Residue-level contacts at the interface:
Residue S154 in the second protein is in contact with residue F153 in the first protein (closest heavy-atom distance 4.7 Å).
Residue F153 in the second protein is in contact with residue S154 in the first protein (closest heavy-atom distance 4.1 Å).
Residue P156 in the second protein interacts with residue R205 in the first protein (closest heavy-atom distance 4.3 Å).
Residue E188 in the second protein contacts residue R205 in the first protein (closest heavy-atom distance 2.9 Å).
Residue V146 in the second protein contacts residue F153 in the first protein (closest heavy-atom distance 3.3 Å).
Residue V197 in the second protein interacts with residue V197 in the first protein (closest heavy-atom distance 3.9 Å).
Residue V197 in the second protein contacts residue N194 in the first protein (closest heavy-atom distance 4.0 Å).
Residue R205 in the second protein interacts with residue F153 in the first protein (closest heavy-atom distance 4.3 Å).
Residue F193 in the second protein contacts residue N194 in the first protein (closest heavy-atom distance 4.8 Å).
Residue F153 in the second protein contacts residue G152 in the first protein (closest heavy-atom distance 3.3 Å).
Residue F153 in the second protein interacts with residue V146 in the first protein (closest heavy-atom distance 3.6 Å).
Residue R205 in the second protein contacts residue L155 in the first protein (closest heavy-atom distance 3.7 Å).
Residue Y160 in the second protein interacts with residue F193 in the first protein (closest heavy-atom distance 3.3 Å).
Residue F193 in the second protein contacts residue Y160 in the first protein (closest heavy-atom distance 4.0 Å).
Residue A147 in the second protein contacts residue F153 in the first protein (closest heavy-atom distance 3.8 Å).
Residue F151 in the second protein is in contact with residue F151 in the first protein (closest heavy-atom distance 3.6 Å).
Residue F198 in the second protein contacts residue V197 in the first protein (closest heavy-atom distance 3.8 Å).
Residue N194 in the second protein interacts with residue V197 in the first protein (closest heavy-atom distance 3.5 Å).
Residue L155 in the second protein interacts with residue R205 in the first protein (closest heavy-atom distance 3.6 Å).
Residue F153 in the second protein contacts residue A147 in the first protein (closest heavy-atom distance 3.8 Å).
Residue V197 in the second protein contacts residue F198 in the first protein (closest heavy-atom distance 3.8 Å).
Residue F151 in the second protein contacts residue G152 in the first protein (closest heavy-atom distance 4.7 Å).
Residue F153 in the second protein is in contact with residue F153 in the first protein (closest heavy-atom distance 3.8 Å).
Residue F153 in the second protein is in contact with residue R205 in the first protein (closest heavy-atom distance 4.6 Å).
Residue F198 in the second protein contacts residue F198 in the first protein (closest heavy-atom distance 3.9 Å).
Residue Y160 in the second protein contacts residue I203 in the first protein (closest heavy-atom distance 3.8 Å).
Residue G152 in the second protein interacts with residue G152 in the first protein (closest heavy-atom distance 3.4 Å).
Residue F153 in the second protein contacts residue A208 in the first protein (closest heavy-atom distance 3.2 Å).
Residue F153 in the second protein is in contact with residue F151 in the first protein (closest heavy-atom distance 3.4 Å).
Residue F193 in the second protein contacts residue V197 in the first protein (closest heavy-atom distance 4.2 Å).
Residue F193 in the second protein interacts with residue F193 in the first protein (closest heavy-atom distance 3.3 Å).
Residue I203 in the second protein contacts residue Y160 in the first protein (closest heavy-atom distance 4.5 Å).
Residue G152 in the second protein is in contact with residue F151 in the first protein (closest heavy-atom distance 3.4 Å).
Residue G152 in the second protein contacts residue F153 in the first protein (closest heavy-atom distance 3.3 Å).
Residue R205 in the second protein interacts with residue E188 in the first protein (closest heavy-atom distance 2.8 Å).
Residue A208 in the second protein contacts residue F153 in the first protein (closest heavy-atom distance 3.4 Å).
Residue Y160 in the second protein is in contact with residue Y160 in the first protein (closest heavy-atom distance 3.7 Å).

Sequence of the first protein:
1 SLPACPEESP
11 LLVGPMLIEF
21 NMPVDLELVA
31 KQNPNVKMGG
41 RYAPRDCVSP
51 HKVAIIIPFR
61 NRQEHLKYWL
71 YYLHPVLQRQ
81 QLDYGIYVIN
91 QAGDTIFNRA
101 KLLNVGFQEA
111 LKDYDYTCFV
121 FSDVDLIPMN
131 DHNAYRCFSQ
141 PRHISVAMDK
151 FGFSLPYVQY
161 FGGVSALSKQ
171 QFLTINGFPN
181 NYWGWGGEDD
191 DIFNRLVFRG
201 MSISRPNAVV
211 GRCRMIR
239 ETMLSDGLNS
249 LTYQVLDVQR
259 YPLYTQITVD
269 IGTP

Sequence of the second protein:
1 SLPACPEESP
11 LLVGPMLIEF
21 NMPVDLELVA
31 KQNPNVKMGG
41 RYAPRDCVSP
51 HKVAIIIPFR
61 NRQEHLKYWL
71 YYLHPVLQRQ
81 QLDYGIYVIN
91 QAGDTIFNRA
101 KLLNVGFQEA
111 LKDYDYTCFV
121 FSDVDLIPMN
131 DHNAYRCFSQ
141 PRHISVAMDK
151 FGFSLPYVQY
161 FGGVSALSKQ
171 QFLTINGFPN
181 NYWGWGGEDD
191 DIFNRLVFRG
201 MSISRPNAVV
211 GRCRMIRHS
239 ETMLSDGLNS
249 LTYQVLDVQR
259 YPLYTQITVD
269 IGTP

These two protein chains interact to form a complex.